Sequence of protein 1:
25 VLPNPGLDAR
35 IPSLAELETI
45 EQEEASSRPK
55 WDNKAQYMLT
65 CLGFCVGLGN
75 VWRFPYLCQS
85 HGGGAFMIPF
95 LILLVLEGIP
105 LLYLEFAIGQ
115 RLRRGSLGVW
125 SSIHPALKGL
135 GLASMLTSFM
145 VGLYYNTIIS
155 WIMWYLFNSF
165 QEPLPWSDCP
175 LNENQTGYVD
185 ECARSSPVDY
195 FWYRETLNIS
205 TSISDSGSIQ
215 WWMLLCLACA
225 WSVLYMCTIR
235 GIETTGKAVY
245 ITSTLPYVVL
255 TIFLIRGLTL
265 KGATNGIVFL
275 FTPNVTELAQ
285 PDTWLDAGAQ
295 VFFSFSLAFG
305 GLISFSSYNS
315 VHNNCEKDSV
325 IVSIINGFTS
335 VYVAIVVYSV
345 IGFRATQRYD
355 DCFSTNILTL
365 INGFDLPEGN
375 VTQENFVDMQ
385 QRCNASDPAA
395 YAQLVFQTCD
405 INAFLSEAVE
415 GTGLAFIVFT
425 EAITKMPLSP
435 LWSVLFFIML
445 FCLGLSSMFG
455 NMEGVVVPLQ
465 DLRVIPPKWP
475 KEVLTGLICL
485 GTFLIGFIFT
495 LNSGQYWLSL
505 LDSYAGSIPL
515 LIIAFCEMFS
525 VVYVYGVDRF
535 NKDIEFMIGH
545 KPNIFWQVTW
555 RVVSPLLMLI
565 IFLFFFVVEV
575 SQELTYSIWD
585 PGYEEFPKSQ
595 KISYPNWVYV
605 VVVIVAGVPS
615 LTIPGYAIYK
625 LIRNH

This data describes a binding interaction between two proteins.

Sequence of protein 2:
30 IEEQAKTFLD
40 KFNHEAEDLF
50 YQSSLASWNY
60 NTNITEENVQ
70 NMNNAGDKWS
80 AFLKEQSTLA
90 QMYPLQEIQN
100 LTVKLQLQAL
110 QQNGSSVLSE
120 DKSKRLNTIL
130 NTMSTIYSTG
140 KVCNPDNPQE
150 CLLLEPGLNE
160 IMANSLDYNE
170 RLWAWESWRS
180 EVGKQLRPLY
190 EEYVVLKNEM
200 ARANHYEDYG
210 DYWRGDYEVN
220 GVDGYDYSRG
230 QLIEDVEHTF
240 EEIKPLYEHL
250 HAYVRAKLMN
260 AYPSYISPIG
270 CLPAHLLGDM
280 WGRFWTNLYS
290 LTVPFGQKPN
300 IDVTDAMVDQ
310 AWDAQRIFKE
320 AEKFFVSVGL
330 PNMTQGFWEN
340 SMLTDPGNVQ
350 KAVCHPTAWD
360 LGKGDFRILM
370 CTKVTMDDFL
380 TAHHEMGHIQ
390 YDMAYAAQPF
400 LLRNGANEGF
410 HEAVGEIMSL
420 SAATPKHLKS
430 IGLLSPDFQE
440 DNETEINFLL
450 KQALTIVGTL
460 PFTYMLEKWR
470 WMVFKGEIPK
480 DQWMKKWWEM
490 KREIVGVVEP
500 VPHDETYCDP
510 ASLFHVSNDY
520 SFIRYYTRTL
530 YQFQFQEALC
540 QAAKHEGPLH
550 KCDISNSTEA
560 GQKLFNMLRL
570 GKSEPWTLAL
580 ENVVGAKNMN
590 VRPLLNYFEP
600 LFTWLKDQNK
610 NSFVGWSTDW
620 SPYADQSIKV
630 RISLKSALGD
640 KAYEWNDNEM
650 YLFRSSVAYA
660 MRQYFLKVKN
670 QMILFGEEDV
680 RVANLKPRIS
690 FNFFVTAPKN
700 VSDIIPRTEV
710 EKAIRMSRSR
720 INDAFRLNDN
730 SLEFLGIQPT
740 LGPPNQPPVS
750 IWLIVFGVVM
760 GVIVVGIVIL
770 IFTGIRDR

Contacts between the two chains:
Residue P686 in protein 2 interacts with residue L370 in protein 1 (closest heavy-atom distance 4.4 Å).
Residue I766 in protein 2 contacts residue M230 in protein 1 (closest heavy-atom distance 4.0 Å).
Residue R630 in protein 2 contacts residue N366 in protein 1 (closest heavy-atom distance 3.1 Å).
Residue P743 in protein 2 contacts residue L175 in protein 1 (closest heavy-atom distance 3.9 Å).
Residue W751 in protein 2 is in contact with residue W216 in protein 1 (closest heavy-atom distance 4.0 Å).
Residue R687 in protein 2 contacts residue I365 in protein 1 (closest heavy-atom distance 2.8 Å).
Residue F755 in protein 2 interacts with residue L219 in protein 1 (closest heavy-atom distance 3.9 Å).
Residue G765 in protein 2 is in contact with residue M230 in protein 1 (closest heavy-atom distance 4.2 Å).
Residue I766 in protein 2 interacts with residue I233 in protein 1 (closest heavy-atom distance 4.3 Å).
Residue I750 in protein 2 is in contact with residue S163 in protein 1 (closest heavy-atom distance 4.5 Å).
Residue W751 in protein 2 contacts residue L219 in protein 1 (closest heavy-atom distance 4.3 Å).
Residue P686 in protein 2 is in contact with residue D369 in protein 1 (closest heavy-atom distance 3.3 Å).
Residue V758 in protein 2 contacts residue F161 in protein 1 (closest heavy-atom distance 4.0 Å).
Residue R777 in protein 2 interacts with residue P474 in protein 1 (closest heavy-atom distance 2.6 Å).
Residue I750 in protein 2 is in contact with residue F164 in protein 1 (closest heavy-atom distance 4.0 Å).
Residue P686 in protein 2 contacts residue P371 in protein 1 (closest heavy-atom distance 3.4 Å).
Residue I766 in protein 2 interacts with residue Y229 in protein 1 (closest heavy-atom distance 3.8 Å).
Residue W751 in protein 2 contacts residue W215 in protein 1 (closest heavy-atom distance 4.5 Å).
Residue R687 in protein 2 interacts with residue D369 in protein 1 (closest heavy-atom distance 3.5 Å).
Residue P742 in protein 2 is in contact with residue L175 in protein 1 (closest heavy-atom distance 3.5 Å).
Residue V754 in protein 2 is in contact with residue F161 in protein 1 (closest heavy-atom distance 4.1 Å).
Residue R687 in protein 2 is in contact with residue L370 in protein 1 (closest heavy-atom distance 2.8 Å).
Residue V758 in protein 2 interacts with residue C223 in protein 1 (closest heavy-atom distance 3.9 Å).
Residue W751 in protein 2 is in contact with residue W158 in protein 1 (closest heavy-atom distance 3.7 Å).
Residue L769 in protein 2 is in contact with residue E476 in protein 1 (closest heavy-atom distance 4.5 Å).
Residue L769 in protein 2 is in contact with residue M230 in protein 1 (closest heavy-atom distance 3.3 Å).
Residue K634 in protein 2 interacts with residue E372 in protein 1 (closest heavy-atom distance 3.7 Å).
Residue R687 in protein 2 interacts with residue P371 in protein 1 (closest heavy-atom distance 3.7 Å).
Residue G741 in protein 2 contacts residue L175 in protein 1 (closest heavy-atom distance 3.7 Å).
Residue F755 in protein 2 interacts with residue C223 in protein 1 (closest heavy-atom distance 4.2 Å).
Residue T739 in protein 2 contacts residue T180 in protein 1 (closest heavy-atom distance 3.6 Å).
Residue L633 in protein 2 contacts residue E372 in protein 1 (closest heavy-atom distance 4.3 Å).
Residue S635 in protein 2 contacts residue E372 in protein 1 (closest heavy-atom distance 3.5 Å).
Residue M759 in protein 2 interacts with residue A222 in protein 1 (closest heavy-atom distance 4.2 Å).
Residue S689 in protein 2 interacts with residue D369 in protein 1 (closest heavy-atom distance 2.9 Å).
Residue F755 in protein 2 interacts with residue F161 in protein 1 (closest heavy-atom distance 3.7 Å).
Residue G773 in protein 2 interacts with residue R234 in protein 1 (closest heavy-atom distance 3.4 Å).
Residue L769 in protein 2 interacts with residue R234 in protein 1 (closest heavy-atom distance 3.0 Å).
Residue I750 in protein 2 contacts residue F161 in protein 1 (closest heavy-atom distance 4.2 Å).
Residue I770 in protein 2 contacts residue I233 in protein 1 (closest heavy-atom distance 3.8 Å).
Residue I766 in protein 2 is in contact with residue S226 in protein 1 (closest heavy-atom distance 4.1 Å).
Residue K685 in protein 2 contacts residue D369 in protein 1 (closest heavy-atom distance 3.9 Å).
Residue K628 in protein 2 is in contact with residue D369 in protein 1 (closest heavy-atom distance 4.2 Å).
Residue P742 in protein 2 is in contact with residue Q179 in protein 1 (closest heavy-atom distance 2.8 Å).
Residue V758 in protein 2 interacts with residue M157 in protein 1 (closest heavy-atom distance 4.5 Å).
Residue S632 in protein 2 interacts with residue E372 in protein 1 (closest heavy-atom distance 2.5 Å).
Residue R687 in protein 2 interacts with residue N366 in protein 1 (closest heavy-atom distance 2.7 Å).
Residue I762 in protein 2 contacts residue V227 in protein 1 (closest heavy-atom distance 3.5 Å).
Residue R687 in protein 2 interacts with residue L362 in protein 1 (closest heavy-atom distance 4.3 Å).
Residue T739 in protein 2 contacts residue Q179 in protein 1 (closest heavy-atom distance 3.9 Å).
Residue W751 in protein 2 is in contact with residue N162 in protein 1 (closest heavy-atom distance 3.9 Å).
Residue I762 in protein 2 interacts with residue M230 in protein 1 (closest heavy-atom distance 3.7 Å).
Residue M759 in protein 2 interacts with residue S226 in protein 1 (closest heavy-atom distance 3.3 Å).
Residue I762 in protein 2 contacts residue S226 in protein 1 (closest heavy-atom distance 3.9 Å).
Residue R687 in protein 2 interacts with residue E372 in protein 1 (closest heavy-atom distance 3.2 Å).
Residue T772 in protein 2 contacts residue R234 in protein 1 (closest heavy-atom distance 4.4 Å).
Residue V754 in protein 2 contacts residue F164 in protein 1 (closest heavy-atom distance 3.5 Å).
Residue L769 in protein 2 contacts residue I233 in protein 1 (closest heavy-atom distance 3.9 Å).
Residue W751 in protein 2 interacts with residue F161 in protein 1 (closest heavy-atom distance 3.5 Å).
Residue M759 in protein 2 interacts with residue C223 in protein 1 (closest heavy-atom distance 3.9 Å).